Sequence of the first protein:
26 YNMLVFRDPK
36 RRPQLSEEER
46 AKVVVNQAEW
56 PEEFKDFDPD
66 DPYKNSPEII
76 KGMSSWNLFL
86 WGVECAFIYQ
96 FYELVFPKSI

These two protein chains interact to form a complex.

Sequence of the second protein:
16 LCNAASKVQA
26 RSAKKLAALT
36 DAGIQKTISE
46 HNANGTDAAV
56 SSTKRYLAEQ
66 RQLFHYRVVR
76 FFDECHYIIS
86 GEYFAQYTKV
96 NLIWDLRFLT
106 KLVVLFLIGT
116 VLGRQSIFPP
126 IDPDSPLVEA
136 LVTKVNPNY

Contacts between the two chains:
Residue R102 in the second protein is in contact with residue L85 in the first protein (closest heavy-atom distance 3.6 Å).
Residue T105 in the second protein is in contact with residue W86 in the first protein (closest heavy-atom distance 3.2 Å).
Residue L112 in the second protein interacts with residue Y97 in the first protein (closest heavy-atom distance 4.3 Å).
Residue L112 in the second protein interacts with residue I93 in the first protein (closest heavy-atom distance 4.2 Å).
Residue L112 in the second protein contacts residue F96 in the first protein (closest heavy-atom distance 4.3 Å).
Residue V116 in the second protein contacts residue F96 in the first protein (closest heavy-atom distance 4.6 Å).
Residue T105 in the second protein contacts residue C90 in the first protein (closest heavy-atom distance 3.9 Å).
Residue W99 in the second protein contacts residue M78 in the first protein (closest heavy-atom distance 3.6 Å).
Residue W99 in the second protein interacts with residue I75 in the first protein (closest heavy-atom distance 3.7 Å).
Residue F123 in the second protein interacts with residue L99 in the first protein (closest heavy-atom distance 3.5 Å).
Residue R102 in the second protein is in contact with residue E89 in the first protein (closest heavy-atom distance 2.6 Å).
Residue W99 in the second protein is in contact with residue K76 in the first protein (closest heavy-atom distance 3.5 Å).
Residue P124 in the second protein interacts with residue L99 in the first protein (closest heavy-atom distance 3.8 Å).
Residue V108 in the second protein contacts residue I93 in the first protein (closest heavy-atom distance 4.0 Å).
Residue V108 in the second protein interacts with residue Y97 in the first protein (closest heavy-atom distance 5.0 Å).
Residue W99 in the second protein contacts residue G77 in the first protein (closest heavy-atom distance 3.5 Å).
Residue R119 in the second protein interacts with residue L99 in the first protein (closest heavy-atom distance 3.0 Å).
Residue I122 in the second protein contacts residue L99 in the first protein (closest heavy-atom distance 3.6 Å).
Residue L112 in the second protein is in contact with residue V100 in the first protein (closest heavy-atom distance 3.4 Å).
Residue R119 in the second protein contacts residue V100 in the first protein (closest heavy-atom distance 4.4 Å).
Residue I122 in the second protein contacts residue F96 in the first protein (closest heavy-atom distance 4.2 Å).
Residue L101 in the second protein is in contact with residue W86 in the first protein (closest heavy-atom distance 4.0 Å).
Residue I98 in the second protein is in contact with residue W86 in the first protein (closest heavy-atom distance 4.1 Å).
Residue V109 in the second protein is in contact with residue F92 in the first protein (closest heavy-atom distance 4.0 Å).
Residue T105 in the second protein is in contact with residue E89 in the first protein (closest heavy-atom distance 4.1 Å).
Residue R102 in the second protein is in contact with residue W86 in the first protein (closest heavy-atom distance 3.5 Å).
Residue R102 in the second protein is in contact with residue N82 in the first protein (closest heavy-atom distance 2.5 Å).
Residue F111 in the second protein contacts residue F101 in the first protein (closest heavy-atom distance 3.8 Å).
Residue I98 in the second protein is in contact with residue I75 in the first protein (closest heavy-atom distance 4.2 Å).
Residue L112 in the second protein is in contact with residue F101 in the first protein (closest heavy-atom distance 4.2 Å).
Residue K106 in the second protein contacts residue L85 in the first protein (closest heavy-atom distance 3.8 Å).
Residue T105 in the second protein contacts residue I93 in the first protein (closest heavy-atom distance 3.6 Å).
Residue V109 in the second protein contacts residue E89 in the first protein (closest heavy-atom distance 4.0 Å).
Residue V95 in the second protein is in contact with residue I75 in the first protein (closest heavy-atom distance 3.7 Å).
Residue I98 in the second protein contacts residue M78 in the first protein (closest heavy-atom distance 4.3 Å).
Residue F111 in the second protein is in contact with residue V100 in the first protein (closest heavy-atom distance 4.4 Å).
Residue K106 in the second protein contacts residue E89 in the first protein (closest heavy-atom distance 2.8 Å).
Residue W99 in the second protein contacts residue N82 in the first protein (closest heavy-atom distance 3.7 Å).
Residue V109 in the second protein is in contact with residue I93 in the first protein (closest heavy-atom distance 4.0 Å).
Residue T115 in the second protein is in contact with residue V100 in the first protein (closest heavy-atom distance 4.1 Å).